The following describes two proteins that form a bound complex.

Contacts between the two chains:
Residue P139 in chain A contacts residue I15 in chain B (closest heavy-atom distance 3.5 Å).
Residue L141 in chain A contacts residue D11 in chain B (closest heavy-atom distance 2.9 Å).
Residue Q66 in chain A contacts residue S24 in chain B (closest heavy-atom distance 4.0 Å).
Residue A219 in chain A contacts residue Y18 in chain B (closest heavy-atom distance 3.4 Å).
Residue Q67 in chain A interacts with residue A21 in chain B (closest heavy-atom distance 3.0 Å).
Residue P138 in chain A interacts with residue I15 in chain B (closest heavy-atom distance 3.4 Å).
Residue P59 in chain A interacts with residue F25 in chain B (closest heavy-atom distance 3.8 Å).
Residue L222 in chain A is in contact with residue V22 in chain B (closest heavy-atom distance 4.7 Å).
Residue V74 in chain A interacts with residue L14 in chain B (closest heavy-atom distance 3.4 Å).
Residue I143 in chain A contacts residue D11 in chain B (closest heavy-atom distance 4.8 Å).
Residue L141 in chain A contacts residue A13 in chain B (closest heavy-atom distance 4.0 Å).
Residue W85 in chain A is in contact with residue D10 in chain B (closest heavy-atom distance 3.4 Å).
Residue L140 in chain A contacts residue T12 in chain B (closest heavy-atom distance 3.7 Å).
Residue L141 in chain A contacts residue D10 in chain B (closest heavy-atom distance 3.3 Å).
Residue A181 in chain A interacts with residue L14 in chain B (closest heavy-atom distance 4.0 Å).
Residue N221 in chain A contacts residue F25 in chain B (closest heavy-atom distance 3.4 Å).
Residue P139 in chain A is in contact with residue L14 in chain B (closest heavy-atom distance 4.3 Å).
Residue R174 in chain A contacts residue I15 in chain B (closest heavy-atom distance 3.8 Å).
Residue W85 in chain A contacts residue D11 in chain B (closest heavy-atom distance 3.5 Å).
Residue P170 in chain A interacts with residue Y18 in chain B (closest heavy-atom distance 3.9 Å).
Residue T60 in chain A contacts residue H27 in chain B (closest heavy-atom distance 3.5 Å).
Residue W63 in chain A is in contact with residue S24 in chain B (closest heavy-atom distance 3.2 Å).
Residue K212 in chain A contacts residue H27 in chain B (closest heavy-atom distance 4.8 Å).
Residue P218 in chain A interacts with residue F25 in chain B (closest heavy-atom distance 3.6 Å).
Residue V78 in chain A interacts with residue L14 in chain B (closest heavy-atom distance 3.8 Å).
Residue L222 in chain A interacts with residue A21 in chain B (closest heavy-atom distance 4.2 Å).
Residue L140 in chain A interacts with residue D11 in chain B (closest heavy-atom distance 3.1 Å).
Residue Y177 in chain A is in contact with residue Y18 in chain B (closest heavy-atom distance 3.6 Å).
Residue W63 in chain A interacts with residue F25 in chain B (closest heavy-atom distance 3.8 Å).
Residue W63 in chain A is in contact with residue H27 in chain B (closest heavy-atom distance 3.9 Å).
Residue P218 in chain A is in contact with residue V22 in chain B (closest heavy-atom distance 3.5 Å).
Residue Y177 in chain A interacts with residue A17 in chain B (closest heavy-atom distance 3.8 Å).
Residue P59 in chain A contacts residue H27 in chain B (closest heavy-atom distance 4.4 Å).
Residue S142 in chain A interacts with residue D11 in chain B (closest heavy-atom distance 2.4 Å).
Residue Y57 in chain A is in contact with residue F25 in chain B (closest heavy-atom distance 4.4 Å).
Residue L141 in chain A contacts residue T12 in chain B (closest heavy-atom distance 4.9 Å).
Residue V74 in chain A contacts residue A17 in chain B (closest heavy-atom distance 4.1 Å).
Residue A178 in chain A contacts residue L14 in chain B (closest heavy-atom distance 3.5 Å).
Residue L140 in chain A interacts with residue I15 in chain B (closest heavy-atom distance 5.0 Å).
Residue Q67 in chain A is in contact with residue S24 in chain B (closest heavy-atom distance 3.2 Å).
Residue V144 in chain A interacts with residue L14 in chain B (closest heavy-atom distance 4.2 Å).
Residue Y177 in chain A contacts residue L14 in chain B (closest heavy-atom distance 4.0 Å).
Residue A219 in chain A contacts residue V22 in chain B (closest heavy-atom distance 4.3 Å).
Residue W63 in chain A is in contact with residue A21 in chain B (closest heavy-atom distance 4.0 Å).
Residue C182 in chain A contacts residue L14 in chain B (closest heavy-atom distance 4.9 Å).
Residue R174 in chain A is in contact with residue D19 in chain B (closest heavy-atom distance 2.3 Å).
Residue F168 in chain A contacts residue Y18 in chain B (closest heavy-atom distance 4.1 Å).
Residue G173 in chain A is in contact with residue Y18 in chain B (closest heavy-atom distance 3.3 Å).
Residue Q70 in chain A is in contact with residue K20 in chain B (closest heavy-atom distance 4.1 Å).
Residue R174 in chain A is in contact with residue Y18 in chain B (closest heavy-atom distance 3.5 Å).
Residue L141 in chain A contacts residue L14 in chain B (closest heavy-atom distance 3.9 Å).
Residue V217 in chain A is in contact with residue F25 in chain B (closest heavy-atom distance 3.8 Å).
Residue L222 in chain A is in contact with residue Y18 in chain B (closest heavy-atom distance 4.4 Å).
Residue P139 in chain A is in contact with residue D11 in chain B (closest heavy-atom distance 4.4 Å).

Sequence of chain A:
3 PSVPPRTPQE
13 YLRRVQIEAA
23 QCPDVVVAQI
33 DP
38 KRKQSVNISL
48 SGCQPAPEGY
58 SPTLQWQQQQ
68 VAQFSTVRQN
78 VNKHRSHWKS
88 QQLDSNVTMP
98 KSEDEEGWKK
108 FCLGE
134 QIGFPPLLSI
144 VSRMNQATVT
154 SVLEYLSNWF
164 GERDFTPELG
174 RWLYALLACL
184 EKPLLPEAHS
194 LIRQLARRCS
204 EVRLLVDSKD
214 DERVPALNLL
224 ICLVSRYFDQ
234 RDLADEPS

Sequence of chain B:
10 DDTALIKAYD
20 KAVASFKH